Sequence of protein 2:
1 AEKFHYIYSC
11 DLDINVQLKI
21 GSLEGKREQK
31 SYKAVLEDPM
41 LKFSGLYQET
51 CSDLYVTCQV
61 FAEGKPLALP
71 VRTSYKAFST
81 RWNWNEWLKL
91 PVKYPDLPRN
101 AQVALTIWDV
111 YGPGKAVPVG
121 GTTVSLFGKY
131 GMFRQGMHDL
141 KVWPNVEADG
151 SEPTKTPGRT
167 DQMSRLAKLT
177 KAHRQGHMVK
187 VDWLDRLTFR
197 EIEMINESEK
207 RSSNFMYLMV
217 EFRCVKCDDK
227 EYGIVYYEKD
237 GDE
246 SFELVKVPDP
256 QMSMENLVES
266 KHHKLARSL

Sequence of protein 1:
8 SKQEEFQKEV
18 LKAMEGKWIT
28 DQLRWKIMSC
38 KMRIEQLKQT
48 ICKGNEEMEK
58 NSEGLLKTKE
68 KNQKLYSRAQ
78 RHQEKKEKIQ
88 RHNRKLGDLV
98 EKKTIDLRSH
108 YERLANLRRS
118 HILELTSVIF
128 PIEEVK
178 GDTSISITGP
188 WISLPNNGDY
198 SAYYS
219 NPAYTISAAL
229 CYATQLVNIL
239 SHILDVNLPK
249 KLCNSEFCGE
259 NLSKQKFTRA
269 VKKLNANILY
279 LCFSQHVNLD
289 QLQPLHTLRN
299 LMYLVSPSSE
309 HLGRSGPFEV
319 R

Residue-level contacts at the interface:
Residue Y32 in protein 2 contacts residue T47 in protein 1 (closest heavy-atom distance 3.6 Å).
Residue Y32 in protein 2 is in contact with residue Q43 in protein 1 (closest heavy-atom distance 4.6 Å).

This data describes a binding interaction between two proteins.